The following describes two proteins that form a bound complex.

Sequence of protein 2:
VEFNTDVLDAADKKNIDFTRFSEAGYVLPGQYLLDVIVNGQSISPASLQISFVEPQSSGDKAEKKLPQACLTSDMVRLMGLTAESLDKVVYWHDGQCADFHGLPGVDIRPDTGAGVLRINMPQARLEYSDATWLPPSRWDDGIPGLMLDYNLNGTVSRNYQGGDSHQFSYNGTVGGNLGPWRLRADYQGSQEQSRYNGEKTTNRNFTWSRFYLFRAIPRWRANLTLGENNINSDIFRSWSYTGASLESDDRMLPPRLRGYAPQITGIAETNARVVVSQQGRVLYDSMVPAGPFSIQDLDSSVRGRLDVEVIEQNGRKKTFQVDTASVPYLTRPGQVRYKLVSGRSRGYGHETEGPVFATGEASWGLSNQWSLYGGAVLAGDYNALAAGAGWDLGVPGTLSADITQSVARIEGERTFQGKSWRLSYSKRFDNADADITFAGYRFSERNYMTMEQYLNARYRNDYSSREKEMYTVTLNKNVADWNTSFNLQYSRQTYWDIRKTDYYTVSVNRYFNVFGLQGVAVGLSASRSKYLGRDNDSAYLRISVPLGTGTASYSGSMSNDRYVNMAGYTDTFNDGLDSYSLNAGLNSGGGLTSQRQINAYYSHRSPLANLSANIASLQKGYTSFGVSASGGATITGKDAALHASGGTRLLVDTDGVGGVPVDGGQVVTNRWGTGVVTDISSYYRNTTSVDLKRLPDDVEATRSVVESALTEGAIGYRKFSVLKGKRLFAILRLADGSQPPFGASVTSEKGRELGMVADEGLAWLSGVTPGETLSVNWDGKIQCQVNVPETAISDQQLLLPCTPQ

Residue-level contacts at the interface:
Residue Q279 in protein 2 contacts residue R298 in protein 1 (closest heavy-atom distance 3.4 Å).
Residue S628 in protein 2 interacts with residue Q36 in protein 1 (closest heavy-atom distance 3.0 Å).
Residue N171 in protein 2 interacts with residue Q36 in protein 1 (closest heavy-atom distance 3.5 Å).
Residue T132 in protein 2 contacts residue S220 in protein 1 (closest heavy-atom distance 3.6 Å).
Residue Q279 in protein 2 is in contact with residue Y300 in protein 1 (closest heavy-atom distance 3.2 Å).
Residue S238 in protein 2 contacts residue H103 in protein 1 (closest heavy-atom distance 3.4 Å).
Residue Y348 in protein 2 contacts residue N104 in protein 1 (closest heavy-atom distance 3.3 Å).
Residue Y601 in protein 2 is in contact with residue S170 in protein 1 (closest heavy-atom distance 3.2 Å).
Residue N153 in protein 2 interacts with residue S34 in protein 1 (closest heavy-atom distance 2.5 Å).
Residue S553 in protein 2 contacts residue N94 in protein 1 (closest heavy-atom distance 2.9 Å).
Residue S300 in protein 2 interacts with residue K301 in protein 1 (closest heavy-atom distance 3.2 Å).
Residue R542 in protein 2 interacts with residue N94 in protein 1 (closest heavy-atom distance 3.3 Å).
Residue D666 in protein 2 interacts with residue Q222 in protein 1 (closest heavy-atom distance 3.0 Å).
Residue Y687 in protein 2 interacts with residue S248 in protein 1 (closest heavy-atom distance 3.2 Å).
Residue N230 in protein 2 is in contact with residue H103 in protein 1 (closest heavy-atom distance 3.5 Å).
Residue S238 in protein 2 interacts with residue K157 in protein 1 (closest heavy-atom distance 3.6 Å).
Residue Q167 in protein 2 interacts with residue S34 in protein 1 (closest heavy-atom distance 3.1 Å).
Residue K696 in protein 2 is in contact with residue S328 in protein 1 (closest heavy-atom distance 3.6 Å).
Residue T201 in protein 2 interacts with residue R146 in protein 1 (closest heavy-atom distance 3.4 Å).
Residue N203 in protein 2 contacts residue R53 in protein 1 (closest heavy-atom distance 3.2 Å).
Residue R542 in protein 2 contacts residue Y96 in protein 1 (closest heavy-atom distance 3.0 Å).
Residue G347 in protein 2 contacts residue N104 in protein 1 (closest heavy-atom distance 2.7 Å).
Residue P255 in protein 2 is in contact with residue G303 in protein 1 (closest heavy-atom distance 3.5 Å).
Residue Y348 in protein 2 interacts with residue G106 in protein 1 (closest heavy-atom distance 3.2 Å).
Residue R258 in protein 2 contacts residue C249 in protein 1 (closest heavy-atom distance 3.0 Å).
Residue L618 in protein 2 interacts with residue E206 in protein 1 (closest heavy-atom distance 3.4 Å).
Residue E192 in protein 2 interacts with residue V32 in protein 1 (closest heavy-atom distance 3.0 Å).
Residue R281 in protein 2 contacts residue Q305 in protein 1 (closest heavy-atom distance 3.1 Å).
Residue S612 in protein 2 is in contact with residue L210 in protein 1 (closest heavy-atom distance 3.3 Å).
Residue S301 in protein 2 interacts with residue K301 in protein 1 (closest heavy-atom distance 3.5 Å).
Residue Q188 in protein 2 is in contact with residue Q47 in protein 1 (closest heavy-atom distance 3.6 Å).
Residue S555 in protein 2 interacts with residue Q93 in protein 1 (closest heavy-atom distance 3.5 Å).
Residue Y503 in protein 2 contacts residue G114 in protein 1 (closest heavy-atom distance 3.2 Å).
Residue S169 in protein 2 interacts with residue S34 in protein 1 (closest heavy-atom distance 3.3 Å).
Residue T132 in protein 2 interacts with residue S246 in protein 1 (closest heavy-atom distance 3.4 Å).
Residue Y260 in protein 2 interacts with residue K301 in protein 1 (closest heavy-atom distance 3.4 Å).
Residue E199 in protein 2 is in contact with residue R146 in protein 1 (closest heavy-atom distance 2.5 Å).
Residue F429 in protein 2 is in contact with residue Y300 in protein 1 (closest heavy-atom distance 3.5 Å).
Residue P45 in protein 2 interacts with residue K227 in protein 1 (closest heavy-atom distance 2.8 Å).
Residue M566 in protein 2 is in contact with residue Q93 in protein 1 (closest heavy-atom distance 2.9 Å).
Residue N583 in protein 2 interacts with residue Q93 in protein 1 (closest heavy-atom distance 2.8 Å).
Residue S628 in protein 2 is in contact with residue L210 in protein 1 (closest heavy-atom distance 3.4 Å).
Residue R258 in protein 2 is in contact with residue G303 in protein 1 (closest heavy-atom distance 3.0 Å).
Residue N205 in protein 2 interacts with residue S51 in protein 1 (closest heavy-atom distance 3.0 Å).
Residue S527 in protein 2 contacts residue N116 in protein 1 (closest heavy-atom distance 3.1 Å).
Residue Y601 in protein 2 interacts with residue D168 in protein 1 (closest heavy-atom distance 2.9 Å).
Residue T202 in protein 2 is in contact with residue R53 in protein 1 (closest heavy-atom distance 3.4 Å).
Residue R562 in protein 2 is in contact with residue L201 in protein 1 (closest heavy-atom distance 2.9 Å).
Residue N599 in protein 2 contacts residue Q93 in protein 1 (closest heavy-atom distance 3.5 Å).
Residue S529 in protein 2 is in contact with residue N116 in protein 1 (closest heavy-atom distance 3.6 Å).
Residue R688 in protein 2 is in contact with residue S220 in protein 1 (closest heavy-atom distance 3.3 Å).
Residue S684 in protein 2 interacts with residue R218 in protein 1 (closest heavy-atom distance 2.6 Å).
Residue T690 in protein 2 is in contact with residue A221 in protein 1 (closest heavy-atom distance 2.5 Å).
Residue D682 in protein 2 is in contact with residue Q222 in protein 1 (closest heavy-atom distance 3.3 Å).
Residue R258 in protein 2 is in contact with residue K301 in protein 1 (closest heavy-atom distance 3.3 Å).
Residue N610 in protein 2 is in contact with residue K212 in protein 1 (closest heavy-atom distance 3.4 Å).
Residue Y540 in protein 2 is in contact with residue M91 in protein 1 (closest heavy-atom distance 3.5 Å).
Residue M566 in protein 2 contacts residue T92 in protein 1 (closest heavy-atom distance 3.4 Å).
Residue Y503 in protein 2 is in contact with residue D115 in protein 1 (closest heavy-atom distance 3.3 Å).
Residue T201 in protein 2 is in contact with residue R53 in protein 1 (closest heavy-atom distance 3.1 Å).

Sequence of protein 1:
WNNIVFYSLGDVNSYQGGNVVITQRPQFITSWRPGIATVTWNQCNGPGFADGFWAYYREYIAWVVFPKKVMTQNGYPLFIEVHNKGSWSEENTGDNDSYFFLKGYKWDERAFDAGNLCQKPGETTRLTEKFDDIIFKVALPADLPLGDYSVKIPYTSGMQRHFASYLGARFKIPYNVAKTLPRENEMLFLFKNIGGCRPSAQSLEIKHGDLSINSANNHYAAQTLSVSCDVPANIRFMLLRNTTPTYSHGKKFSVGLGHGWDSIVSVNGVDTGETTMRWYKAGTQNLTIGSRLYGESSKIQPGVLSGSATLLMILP